Sequence of protein 1:
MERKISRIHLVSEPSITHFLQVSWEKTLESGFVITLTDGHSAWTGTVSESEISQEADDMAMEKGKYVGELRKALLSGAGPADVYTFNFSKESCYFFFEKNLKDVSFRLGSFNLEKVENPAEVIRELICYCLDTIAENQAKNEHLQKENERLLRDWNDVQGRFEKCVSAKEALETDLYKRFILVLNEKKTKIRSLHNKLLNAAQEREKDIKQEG

Contacts between the two chains:
Residue W169 in protein 1 is in contact with residue L75 in protein 2 (closest heavy-atom distance 3.3 Å).
Residue L198 in protein 1 contacts residue H51 in protein 2 (closest heavy-atom distance 3.8 Å).
Residue C179 in protein 1 is in contact with residue M69 in protein 2 (closest heavy-atom distance 4.2 Å).
Residue L208 in protein 1 contacts residue L41 in protein 2 (closest heavy-atom distance 3.7 Å).
Residue L212 in protein 1 is in contact with residue E38 in protein 2 (closest heavy-atom distance 3.9 Å).
Residue V197 in protein 1 contacts residue H51 in protein 2 (closest heavy-atom distance 3.4 Å).
Residue W169 in protein 1 contacts residue I76 in protein 2 (closest heavy-atom distance 3.5 Å).
Residue L190 in protein 1 contacts residue Y55 in protein 2 (closest heavy-atom distance 3.6 Å).
Residue H209 in protein 1 is in contact with residue L41 in protein 2 (closest heavy-atom distance 3.6 Å).
Residue A216 in protein 1 is in contact with residue Y30 in protein 2 (closest heavy-atom distance 3.4 Å).
Residue K183 in protein 1 interacts with residue D66 in protein 2 (closest heavy-atom distance 2.8 Å).
Residue A215 in protein 1 interacts with residue I34 in protein 2 (closest heavy-atom distance 4.1 Å).
Residue L198 in protein 1 is in contact with residue M48 in protein 2 (closest heavy-atom distance 3.6 Å).
Residue F194 in protein 1 is in contact with residue Y55 in protein 2 (closest heavy-atom distance 3.5 Å).
Residue F194 in protein 1 contacts residue H51 in protein 2 (closest heavy-atom distance 3.1 Å).
Residue K183 in protein 1 is in contact with residue M69 in protein 2 (closest heavy-atom distance 3.7 Å).
Residue K201 in protein 1 is in contact with residue M48 in protein 2 (closest heavy-atom distance 4.0 Å).
Residue E177 in protein 1 contacts residue T77 in protein 2 (closest heavy-atom distance 4.0 Å).
Residue R219 in protein 1 contacts residue Y30 in protein 2 (closest heavy-atom distance 3.4 Å).
Residue L208 in protein 1 contacts residue A44 in protein 2 (closest heavy-atom distance 4.3 Å).
Residue I205 in protein 1 contacts residue M48 in protein 2 (closest heavy-atom distance 3.9 Å).
Residue K202 in protein 1 interacts with residue M48 in protein 2 (closest heavy-atom distance 3.7 Å).
Residue K201 in protein 1 contacts residue H51 in protein 2 (closest heavy-atom distance 3.9 Å).
Residue K201 in protein 1 is in contact with residue D47 in protein 2 (closest heavy-atom distance 2.6 Å).
Residue K211 in protein 1 contacts residue I37 in protein 2 (closest heavy-atom distance 3.8 Å).
Residue V180 in protein 1 contacts residue M69 in protein 2 (closest heavy-atom distance 4.4 Å).
Residue F176 in protein 1 interacts with residue M69 in protein 2 (closest heavy-atom distance 3.6 Å).
Residue A215 in protein 1 interacts with residue I37 in protein 2 (closest heavy-atom distance 4.1 Å).
Residue E187 in protein 1 interacts with residue K62 in protein 2 (closest heavy-atom distance 3.2 Å).
Residue Q173 in protein 1 is in contact with residue I76 in protein 2 (closest heavy-atom distance 3.5 Å).
Residue Q173 in protein 1 is in contact with residue T77 in protein 2 (closest heavy-atom distance 3.9 Å).
Residue E187 in protein 1 contacts residue D66 in protein 2 (closest heavy-atom distance 3.2 Å).
Residue E184 in protein 1 is in contact with residue R73 in protein 2 (closest heavy-atom distance 4.2 Å).
Residue F176 in protein 1 is in contact with residue I76 in protein 2 (closest heavy-atom distance 3.7 Å).
Residue I205 in protein 1 is in contact with residue K45 in protein 2 (closest heavy-atom distance 3.7 Å).
Residue Y191 in protein 1 is in contact with residue Y55 in protein 2 (closest heavy-atom distance 3.1 Å).
Residue L190 in protein 1 is in contact with residue M58 in protein 2 (closest heavy-atom distance 3.8 Å).
Residue L212 in protein 1 is in contact with residue I34 in protein 2 (closest heavy-atom distance 3.7 Å).
Residue I205 in protein 1 interacts with residue L41 in protein 2 (closest heavy-atom distance 4.0 Å).
Residue K204 in protein 1 is in contact with residue E40 in protein 2 (closest heavy-atom distance 3.8 Å).
Residue L208 in protein 1 interacts with residue I37 in protein 2 (closest heavy-atom distance 3.7 Å).
Residue R219 in protein 1 is in contact with residue E27 in protein 2 (closest heavy-atom distance 3.5 Å).
Residue A215 in protein 1 is in contact with residue Y30 in protein 2 (closest heavy-atom distance 3.8 Å).
Residue F176 in protein 1 interacts with residue C72 in protein 2 (closest heavy-atom distance 3.5 Å).
Residue L212 in protein 1 contacts residue I37 in protein 2 (closest heavy-atom distance 3.8 Å).
Residue E187 in protein 1 interacts with residue Y55 in protein 2 (closest heavy-atom distance 4.4 Å).
Residue F176 in protein 1 is in contact with residue R73 in protein 2 (closest heavy-atom distance 3.5 Å).
Residue L208 in protein 1 is in contact with residue E40 in protein 2 (closest heavy-atom distance 3.7 Å).
Residue K211 in protein 1 contacts residue Q36 in protein 2 (closest heavy-atom distance 4.2 Å).
Residue E177 in protein 1 contacts residue R73 in protein 2 (closest heavy-atom distance 2.7 Å).
Residue R219 in protein 1 contacts residue R26 in protein 2 (closest heavy-atom distance 3.5 Å).
Residue K211 in protein 1 interacts with residue E40 in protein 2 (closest heavy-atom distance 3.9 Å).
Residue F194 in protein 1 contacts residue L52 in protein 2 (closest heavy-atom distance 3.6 Å).
Residue W169 in protein 1 is in contact with residue Q78 in protein 2 (closest heavy-atom distance 3.8 Å).
Residue V172 in protein 1 contacts residue I76 in protein 2 (closest heavy-atom distance 4.1 Å).
Residue K201 in protein 1 is in contact with residue R50 in protein 2 (closest heavy-atom distance 4.2 Å).
Residue K183 in protein 1 contacts residue L65 in protein 2 (closest heavy-atom distance 4.2 Å).
Residue I205 in protein 1 contacts residue A44 in protein 2 (closest heavy-atom distance 3.8 Å).
Residue E226 in protein 1 is in contact with residue R26 in protein 2 (closest heavy-atom distance 3.2 Å).
Residue V180 in protein 1 is in contact with residue R73 in protein 2 (closest heavy-atom distance 3.7 Å).

These two protein chains interact to form a complex.

Sequence of protein 2:
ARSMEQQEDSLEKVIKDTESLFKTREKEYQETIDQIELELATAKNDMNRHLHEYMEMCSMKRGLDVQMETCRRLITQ